These two protein chains interact to form a complex.

Residue-level contacts at the interface:
Residue R22 in the first protein is in contact with residue V8 in the second protein (closest heavy-atom distance 3.3 Å).
Residue A76 in the first protein interacts with residue V5 in the second protein (closest heavy-atom distance 3.0 Å).
Residue A18 in the first protein is in contact with residue R10 in the second protein (closest heavy-atom distance 3.1 Å).
Residue I46 in the first protein interacts with residue R10 in the second protein (closest heavy-atom distance 3.7 Å).
Residue E43 in the first protein contacts residue S14 in the second protein (closest heavy-atom distance 3.5 Å).
Residue E43 in the first protein contacts residue I11 in the second protein (closest heavy-atom distance 3.8 Å).
Residue S31 in the first protein contacts residue V6 in the second protein (closest heavy-atom distance 3.4 Å).
Residue Y17 in the first protein interacts with residue I11 in the second protein (closest heavy-atom distance 3.1 Å).
Residue T74 in the first protein is in contact with residue S4 in the second protein (closest heavy-atom distance 2.7 Å).
Residue E43 in the first protein interacts with residue V12 in the second protein (closest heavy-atom distance 3.8 Å).
Residue R73 in the first protein is in contact with residue V5 in the second protein (closest heavy-atom distance 3.8 Å).
Residue Q39 in the first protein is in contact with residue R10 in the second protein (closest heavy-atom distance 2.9 Å).
Residue V118 in the first protein contacts residue I11 in the second protein (closest heavy-atom distance 3.9 Å).
Residue R73 in the first protein contacts residue K2 in the second protein (closest heavy-atom distance 3.4 Å).
Residue T21 in the first protein interacts with residue R10 in the second protein (closest heavy-atom distance 3.7 Å).
Residue I46 in the first protein interacts with residue I7 in the second protein (closest heavy-atom distance 3.4 Å).
Residue Q45 in the first protein contacts residue I7 in the second protein (closest heavy-atom distance 3.4 Å).
Residue Y17 in the first protein interacts with residue V12 in the second protein (closest heavy-atom distance 2.7 Å).
Residue S48 in the first protein contacts residue V8 in the second protein (closest heavy-atom distance 3.1 Å).
Residue M10 in the first protein interacts with residue S14 in the second protein (closest heavy-atom distance 3.6 Å).
Residue P81 in the first protein is in contact with residue S4 in the second protein (closest heavy-atom distance 3.7 Å).
Residue S31 in the first protein interacts with residue G3 in the second protein (closest heavy-atom distance 3.7 Å).
Residue T21 in the first protein contacts residue G9 in the second protein (closest heavy-atom distance 3.1 Å).
Residue T15 in the first protein interacts with residue G15 in the second protein (closest heavy-atom distance 3.5 Å).
Residue V47 in the first protein is in contact with residue V5 in the second protein (closest heavy-atom distance 3.2 Å).
Residue T74 in the first protein is in contact with residue V5 in the second protein (closest heavy-atom distance 2.8 Å).
Residue M10 in the first protein is in contact with residue L13 in the second protein (closest heavy-atom distance 3.5 Å).
Residue V47 in the first protein contacts residue V6 in the second protein (closest heavy-atom distance 3.3 Å).
Residue A76 in the first protein interacts with residue S4 in the second protein (closest heavy-atom distance 3.8 Å).
Residue Y17 in the first protein contacts residue R10 in the second protein (closest heavy-atom distance 3.8 Å).
Residue S48 in the first protein contacts residue V6 in the second protein (closest heavy-atom distance 2.8 Å).
Residue R22 in the first protein contacts residue I7 in the second protein (closest heavy-atom distance 3.7 Å).
Residue T30 in the first protein interacts with residue V6 in the second protein (closest heavy-atom distance 3.7 Å).
Residue Q19 in the first protein contacts residue G9 in the second protein (closest heavy-atom distance 3.0 Å).
Residue Q19 in the first protein interacts with residue R10 in the second protein (closest heavy-atom distance 2.8 Å).
Residue T119 in the first protein is in contact with residue I11 in the second protein (closest heavy-atom distance 3.0 Å).
Residue I75 in the first protein interacts with residue V5 in the second protein (closest heavy-atom distance 3.6 Å).
Residue S31 in the first protein interacts with residue S4 in the second protein (closest heavy-atom distance 2.9 Å).
Residue V44 in the first protein contacts residue R10 in the second protein (closest heavy-atom distance 3.5 Å).
Residue S48 in the first protein is in contact with residue V5 in the second protein (closest heavy-atom distance 3.5 Å).
Residue C27 in the first protein interacts with residue V6 in the second protein (closest heavy-atom distance 3.8 Å).
Residue A16 in the first protein interacts with residue V12 in the second protein (closest heavy-atom distance 3.1 Å).
Residue T15 in the first protein contacts residue L13 in the second protein (closest heavy-atom distance 3.4 Å).
Residue Q45 in the first protein is in contact with residue G9 in the second protein (closest heavy-atom distance 3.7 Å).
Residue Q20 in the first protein contacts residue V8 in the second protein (closest heavy-atom distance 3.1 Å).
Residue C27 in the first protein contacts residue V8 in the second protein (closest heavy-atom distance 3.4 Å).
Residue I46 in the first protein contacts residue V8 in the second protein (closest heavy-atom distance 3.0 Å).
Residue I14 in the first protein contacts residue L13 in the second protein (closest heavy-atom distance 3.8 Å).
Residue E43 in the first protein interacts with residue L13 in the second protein (closest heavy-atom distance 3.0 Å).
Residue R103 in the first protein is in contact with residue S14 in the second protein (closest heavy-atom distance 3.6 Å).
Residue A16 in the first protein is in contact with residue L13 in the second protein (closest heavy-atom distance 3.6 Å).
Residue E41 in the first protein contacts residue R10 in the second protein (closest heavy-atom distance 3.5 Å).
Residue I46 in the first protein contacts residue G9 in the second protein (closest heavy-atom distance 2.9 Å).
Residue V44 in the first protein interacts with residue I11 in the second protein (closest heavy-atom distance 2.9 Å).
Residue W96 in the first protein contacts residue V5 in the second protein (closest heavy-atom distance 3.8 Å).
Residue V118 in the first protein contacts residue L13 in the second protein (closest heavy-atom distance 3.8 Å).
Residue T21 in the first protein interacts with residue V8 in the second protein (closest heavy-atom distance 2.8 Å).
Residue R120 in the first protein is in contact with residue I11 in the second protein (closest heavy-atom distance 3.6 Å).
Residue T21 in the first protein is in contact with residue I7 in the second protein (closest heavy-atom distance 3.8 Å).
Residue R73 in the first protein contacts residue G3 in the second protein (closest heavy-atom distance 2.9 Å).

Sequence of the first protein:
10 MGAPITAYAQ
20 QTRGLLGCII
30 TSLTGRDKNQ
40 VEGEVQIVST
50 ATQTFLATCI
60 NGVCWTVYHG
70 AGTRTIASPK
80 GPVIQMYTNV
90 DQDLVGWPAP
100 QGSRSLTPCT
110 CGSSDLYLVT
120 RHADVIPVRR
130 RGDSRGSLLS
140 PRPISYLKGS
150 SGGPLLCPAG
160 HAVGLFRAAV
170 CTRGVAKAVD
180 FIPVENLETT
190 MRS

Sequence of the second protein:
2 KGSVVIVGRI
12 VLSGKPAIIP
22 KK